These two protein chains interact to form a complex.

Sequence of protein 2:
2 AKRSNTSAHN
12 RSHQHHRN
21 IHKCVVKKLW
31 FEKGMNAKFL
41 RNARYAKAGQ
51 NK

Contacts between the two chains:
Residue I63 in protein 1 contacts residue L29 in protein 2 (closest heavy-atom distance 3.8 Å).
Residue Y90 in protein 1 is in contact with residue M35 in protein 2 (closest heavy-atom distance 3.8 Å).
Residue W65 in protein 1 contacts residue W30 in protein 2 (closest heavy-atom distance 4.9 Å).
Residue I84 in protein 1 is in contact with residue H22 in protein 2 (closest heavy-atom distance 3.2 Å).
Residue I36 in protein 1 interacts with residue W30 in protein 2 (closest heavy-atom distance 4.2 Å).
Residue R79 in protein 1 interacts with residue H16 in protein 2 (closest heavy-atom distance 4.0 Å).
Residue R88 in protein 1 is in contact with residue L29 in protein 2 (closest heavy-atom distance 2.8 Å).
Residue R88 in protein 1 contacts residue W30 in protein 2 (closest heavy-atom distance 3.9 Å).
Residue L75 in protein 1 is in contact with residue V26 in protein 2 (closest heavy-atom distance 4.2 Å).
Residue I36 in protein 1 is in contact with residue L29 in protein 2 (closest heavy-atom distance 3.8 Å).
Residue W65 in protein 1 contacts residue M35 in protein 2 (closest heavy-atom distance 3.6 Å).
Residue R88 in protein 1 is in contact with residue F31 in protein 2 (closest heavy-atom distance 3.6 Å).
Residue K77 in protein 1 contacts residue C24 in protein 2 (closest heavy-atom distance 4.5 Å).
Residue K77 in protein 1 contacts residue K23 in protein 2 (closest heavy-atom distance 4.2 Å).
Residue R79 in protein 1 interacts with residue H17 in protein 2 (closest heavy-atom distance 4.4 Å).
Residue N82 in protein 1 is in contact with residue H22 in protein 2 (closest heavy-atom distance 3.9 Å).
Residue N82 in protein 1 interacts with residue H16 in protein 2 (closest heavy-atom distance 3.6 Å).
Residue R88 in protein 1 interacts with residue V26 in protein 2 (closest heavy-atom distance 3.7 Å).
Residue N82 in protein 1 interacts with residue N19 in protein 2 (closest heavy-atom distance 4.7 Å).
Residue P69 in protein 1 is in contact with residue N36 in protein 2 (closest heavy-atom distance 4.4 Å).
Residue S68 in protein 1 interacts with residue N36 in protein 2 (closest heavy-atom distance 3.5 Å).
Residue P86 in protein 1 contacts residue C24 in protein 2 (closest heavy-atom distance 4.3 Å).
Residue V67 in protein 1 contacts residue N36 in protein 2 (closest heavy-atom distance 2.8 Å).
Residue I84 in protein 1 is in contact with residue C24 in protein 2 (closest heavy-atom distance 3.5 Å).
Residue W65 in protein 1 contacts residue L29 in protein 2 (closest heavy-atom distance 3.5 Å).
Residue I84 in protein 1 interacts with residue K23 in protein 2 (closest heavy-atom distance 4.6 Å).
Residue N81 in protein 1 contacts residue H16 in protein 2 (closest heavy-atom distance 2.9 Å).
Residue H83 in protein 1 interacts with residue C24 in protein 2 (closest heavy-atom distance 3.4 Å).
Residue L75 in protein 1 contacts residue L29 in protein 2 (closest heavy-atom distance 4.9 Å).
Residue P86 in protein 1 interacts with residue V26 in protein 2 (closest heavy-atom distance 3.7 Å).
Residue W65 in protein 1 is in contact with residue F31 in protein 2 (closest heavy-atom distance 4.0 Å).
Residue K77 in protein 1 interacts with residue V26 in protein 2 (closest heavy-atom distance 4.4 Å).
Residue I36 in protein 1 is in contact with residue F39 in protein 2 (closest heavy-atom distance 4.3 Å).
Residue N82 in protein 1 is in contact with residue Q15 in protein 2 (closest heavy-atom distance 4.6 Å).
Residue H83 in protein 1 contacts residue H22 in protein 2 (closest heavy-atom distance 3.2 Å).
Residue N66 in protein 1 is in contact with residue M35 in protein 2 (closest heavy-atom distance 3.6 Å).
Residue I36 in protein 1 interacts with residue M35 in protein 2 (closest heavy-atom distance 4.3 Å).
Residue R88 in protein 1 is in contact with residue K28 in protein 2 (closest heavy-atom distance 3.2 Å).
Residue A85 in protein 1 is in contact with residue C24 in protein 2 (closest heavy-atom distance 4.8 Å).
Residue I84 in protein 1 interacts with residue I21 in protein 2 (closest heavy-atom distance 3.9 Å).
Residue Y90 in protein 1 contacts residue G34 in protein 2 (closest heavy-atom distance 3.4 Å).
Residue N66 in protein 1 contacts residue N36 in protein 2 (closest heavy-atom distance 3.5 Å).
Residue V64 in protein 1 interacts with residue L29 in protein 2 (closest heavy-atom distance 3.7 Å).
Residue G37 in protein 1 is in contact with residue L29 in protein 2 (closest heavy-atom distance 4.5 Å).
Residue R79 in protein 1 is in contact with residue I21 in protein 2 (closest heavy-atom distance 2.6 Å).
Residue N81 in protein 1 is in contact with residue R12 in protein 2 (closest heavy-atom distance 4.1 Å).
Residue N82 in protein 1 contacts residue I21 in protein 2 (closest heavy-atom distance 2.6 Å).
Residue W65 in protein 1 interacts with residue G34 in protein 2 (closest heavy-atom distance 4.3 Å).
Residue H83 in protein 1 is in contact with residue I21 in protein 2 (closest heavy-atom distance 4.2 Å).

Sequence of protein 1:
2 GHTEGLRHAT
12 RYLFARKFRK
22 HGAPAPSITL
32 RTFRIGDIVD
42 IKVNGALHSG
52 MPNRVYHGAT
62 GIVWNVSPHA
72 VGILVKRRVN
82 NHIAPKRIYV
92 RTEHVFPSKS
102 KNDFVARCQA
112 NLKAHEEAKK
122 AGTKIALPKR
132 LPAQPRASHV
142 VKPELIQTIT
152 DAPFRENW